This data describes a binding interaction between two proteins.

Sequence of the first protein:
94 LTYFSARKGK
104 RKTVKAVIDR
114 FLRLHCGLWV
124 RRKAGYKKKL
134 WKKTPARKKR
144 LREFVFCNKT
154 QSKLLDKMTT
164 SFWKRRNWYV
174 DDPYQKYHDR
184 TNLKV

Interface contacts:
Residue L88 in the second protein interacts with residue G102 in the first protein (closest heavy-atom distance 4.8 Å).
Residue F121 in the second protein contacts residue F97 in the first protein (closest heavy-atom distance 3.8 Å).
Residue K96 in the second protein interacts with residue R100 in the first protein (closest heavy-atom distance 4.8 Å).
Residue N122 in the second protein contacts residue Y96 in the first protein (closest heavy-atom distance 3.5 Å).
Residue Y118 in the second protein is in contact with residue F97 in the first protein (closest heavy-atom distance 4.3 Å).
Residue Q89 in the second protein is in contact with residue G102 in the first protein (closest heavy-atom distance 3.7 Å).
Residue L88 in the second protein contacts residue S98 in the first protein (closest heavy-atom distance 4.2 Å).
Residue F121 in the second protein contacts residue Y96 in the first protein (closest heavy-atom distance 4.2 Å).
Residue I92 in the second protein contacts residue R100 in the first protein (closest heavy-atom distance 3.2 Å).
Residue I92 in the second protein interacts with residue A99 in the first protein (closest heavy-atom distance 3.2 Å).
Residue N86 in the second protein contacts residue F97 in the first protein (closest heavy-atom distance 3.5 Å).
Residue F127 in the second protein contacts residue Y96 in the first protein (closest heavy-atom distance 4.5 Å).
Residue L88 in the second protein contacts residue F97 in the first protein (closest heavy-atom distance 3.9 Å).
Residue Y118 in the second protein contacts residue S98 in the first protein (closest heavy-atom distance 4.9 Å).
Residue K96 in the second protein is in contact with residue K101 in the first protein (closest heavy-atom distance 4.2 Å).
Residue I92 in the second protein contacts residue G102 in the first protein (closest heavy-atom distance 4.4 Å).
Residue N122 in the second protein interacts with residue S98 in the first protein (closest heavy-atom distance 4.8 Å).
Residue Y118 in the second protein interacts with residue T95 in the first protein (closest heavy-atom distance 4.7 Å).
Residue N122 in the second protein contacts residue F97 in the first protein (closest heavy-atom distance 2.8 Å).
Residue I92 in the second protein contacts residue S98 in the first protein (closest heavy-atom distance 3.9 Å).
Residue N122 in the second protein contacts residue L94 in the first protein (closest heavy-atom distance 4.8 Å).
Residue Q89 in the second protein interacts with residue K101 in the first protein (closest heavy-atom distance 5.0 Å).
Residue Y118 in the second protein interacts with residue A99 in the first protein (closest heavy-atom distance 4.3 Å).
Residue R95 in the second protein is in contact with residue A99 in the first protein (closest heavy-atom distance 4.5 Å).
Residue N122 in the second protein interacts with residue T95 in the first protein (closest heavy-atom distance 3.7 Å).
Residue Q89 in the second protein contacts residue F97 in the first protein (closest heavy-atom distance 3.6 Å).

Sequence of the second protein:
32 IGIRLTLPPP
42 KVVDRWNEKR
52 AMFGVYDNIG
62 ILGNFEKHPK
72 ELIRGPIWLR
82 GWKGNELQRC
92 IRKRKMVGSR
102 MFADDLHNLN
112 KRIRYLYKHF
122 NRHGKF